Sequence of chain B:
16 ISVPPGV

Sequence of chain A:
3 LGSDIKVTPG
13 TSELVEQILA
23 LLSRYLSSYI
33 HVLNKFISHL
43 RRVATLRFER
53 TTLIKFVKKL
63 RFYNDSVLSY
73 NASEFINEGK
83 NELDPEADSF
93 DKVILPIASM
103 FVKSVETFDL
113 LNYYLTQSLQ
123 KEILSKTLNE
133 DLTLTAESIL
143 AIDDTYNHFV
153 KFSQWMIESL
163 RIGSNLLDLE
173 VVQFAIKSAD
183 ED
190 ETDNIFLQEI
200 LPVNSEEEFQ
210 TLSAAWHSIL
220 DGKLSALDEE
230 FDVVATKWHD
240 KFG

This data describes a binding interaction between two proteins.

Residue-level contacts at the interface:
Residue W215 in chain A contacts residue P19 in chain B (closest heavy-atom distance 3.4 Å).
Residue K222 in chain A interacts with residue S17 in chain B (closest heavy-atom distance 4.3 Å).
Residue I218 in chain A is in contact with residue V18 in chain B (closest heavy-atom distance 4.5 Å).
Residue L211 in chain A contacts residue P19 in chain B (closest heavy-atom distance 4.2 Å).
Residue H150 in chain A contacts residue I16 in chain B (closest heavy-atom distance 3.4 Å).
Residue L200 in chain A contacts residue V22 in chain B (closest heavy-atom distance 3.4 Å).
Residue W157 in chain A is in contact with residue V22 in chain B (closest heavy-atom distance 3.5 Å).
Residue K153 in chain A interacts with residue V18 in chain B (closest heavy-atom distance 4.2 Å).
Residue A214 in chain A is in contact with residue P19 in chain B (closest heavy-atom distance 3.4 Å).
Residue I199 in chain A contacts residue V22 in chain B (closest heavy-atom distance 3.6 Å).
Residue N149 in chain A is in contact with residue I16 in chain B (closest heavy-atom distance 4.3 Å).
Residue W215 in chain A contacts residue V18 in chain B (closest heavy-atom distance 4.4 Å).
Residue I194 in chain A contacts residue I16 in chain B (closest heavy-atom distance 3.2 Å).
Residue L211 in chain A contacts residue G21 in chain B (closest heavy-atom distance 4.3 Å).
Residue L211 in chain A is in contact with residue P20 in chain B (closest heavy-atom distance 3.5 Å).
Residue H150 in chain A is in contact with residue S17 in chain B (closest heavy-atom distance 3.1 Å).
Residue F195 in chain A interacts with residue I16 in chain B (closest heavy-atom distance 4.8 Å).
Residue E198 in chain A interacts with residue V22 in chain B (closest heavy-atom distance 3.2 Å).
Residue I218 in chain A contacts residue S17 in chain B (closest heavy-atom distance 3.8 Å).
Residue I218 in chain A is in contact with residue P19 in chain B (closest heavy-atom distance 4.1 Å).
Residue A214 in chain A is in contact with residue P20 in chain B (closest heavy-atom distance 4.5 Å).
Residue W215 in chain A interacts with residue V22 in chain B (closest heavy-atom distance 3.8 Å).
Residue W215 in chain A contacts residue S17 in chain B (closest heavy-atom distance 3.7 Å).
Residue L200 in chain A contacts residue G21 in chain B (closest heavy-atom distance 3.4 Å).
Residue K153 in chain A is in contact with residue I16 in chain B (closest heavy-atom distance 3.4 Å).
Residue L211 in chain A is in contact with residue V22 in chain B (closest heavy-atom distance 3.7 Å).